Interface contacts:
Residue V22 in chain B interacts with residue V24 in chain A (closest heavy-atom distance 4.0 Å).
Residue A25 in chain B contacts residue A25 in chain A (closest heavy-atom distance 4.6 Å).
Residue G23 in chain B interacts with residue G23 in chain A (closest heavy-atom distance 4.2 Å).
Residue V24 in chain B is in contact with residue G23 in chain A (closest heavy-atom distance 4.1 Å).
Residue G23 in chain B interacts with residue V24 in chain A (closest heavy-atom distance 4.1 Å).
Residue G23 in chain B interacts with residue S52 in chain A (closest heavy-atom distance 4.3 Å).
Residue V24 in chain B interacts with residue V22 in chain A (closest heavy-atom distance 4.0 Å).

This data describes a binding interaction between two proteins.

Sequence of chain B:
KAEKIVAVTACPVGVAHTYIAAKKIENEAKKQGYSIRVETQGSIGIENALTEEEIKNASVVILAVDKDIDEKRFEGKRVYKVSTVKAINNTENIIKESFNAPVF

Sequence of chain A:
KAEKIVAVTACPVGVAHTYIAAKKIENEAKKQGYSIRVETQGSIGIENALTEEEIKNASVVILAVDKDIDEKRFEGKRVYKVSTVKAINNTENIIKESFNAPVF